This data describes a binding interaction between two proteins.

Sequence of protein 1:
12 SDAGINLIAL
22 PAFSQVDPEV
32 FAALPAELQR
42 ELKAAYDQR

Sequence of protein 2:
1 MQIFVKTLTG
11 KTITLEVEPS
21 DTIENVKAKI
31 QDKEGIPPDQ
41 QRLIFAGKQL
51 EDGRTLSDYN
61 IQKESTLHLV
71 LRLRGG

Contacts between the two chains:
Residue V70 in protein 2 interacts with residue L35 in protein 1 (closest heavy-atom distance 3.6 Å).
Residue V70 in protein 2 interacts with residue L43 in protein 1 (closest heavy-atom distance 4.3 Å).
Residue I44 in protein 2 contacts residue A34 in protein 1 (closest heavy-atom distance 3.5 Å).
Residue R74 in protein 2 contacts residue I16 in protein 1 (closest heavy-atom distance 3.8 Å).
Residue G47 in protein 2 is in contact with residue A34 in protein 1 (closest heavy-atom distance 3.7 Å).
Residue K6 in protein 2 interacts with residue D28 in protein 1 (closest heavy-atom distance 4.0 Å).
Residue R42 in protein 2 contacts residue L39 in protein 1 (closest heavy-atom distance 3.5 Å).
Residue Q49 in protein 2 is in contact with residue L39 in protein 1 (closest heavy-atom distance 4.3 Å).
Residue L8 in protein 2 contacts residue F32 in protein 1 (closest heavy-atom distance 4.2 Å).
Residue L73 in protein 2 interacts with residue L21 in protein 1 (closest heavy-atom distance 3.8 Å).
Residue T7 in protein 2 contacts residue V31 in protein 1 (closest heavy-atom distance 3.2 Å).
Residue L8 in protein 2 contacts residue P22 in protein 1 (closest heavy-atom distance 3.9 Å).
Residue L8 in protein 2 interacts with residue A20 in protein 1 (closest heavy-atom distance 4.2 Å).
Residue T9 in protein 2 contacts residue Q26 in protein 1 (closest heavy-atom distance 3.4 Å).
Residue L8 in protein 2 is in contact with residue L35 in protein 1 (closest heavy-atom distance 4.0 Å).
Residue L73 in protein 2 contacts residue L43 in protein 1 (closest heavy-atom distance 4.8 Å).
Residue L71 in protein 2 is in contact with residue I19 in protein 1 (closest heavy-atom distance 3.7 Å).
Residue L73 in protein 2 interacts with residue I16 in protein 1 (closest heavy-atom distance 4.3 Å).
Residue R74 in protein 2 contacts residue A14 in protein 1 (closest heavy-atom distance 4.0 Å).
Residue V70 in protein 2 is in contact with residue L39 in protein 1 (closest heavy-atom distance 4.0 Å).
Residue I44 in protein 2 interacts with residue L35 in protein 1 (closest heavy-atom distance 4.2 Å).
Residue G10 in protein 2 is in contact with residue D28 in protein 1 (closest heavy-atom distance 4.1 Å).
Residue R74 in protein 2 contacts residue D13 in protein 1 (closest heavy-atom distance 3.5 Å).
Residue L71 in protein 2 contacts residue A20 in protein 1 (closest heavy-atom distance 3.9 Å).
Residue K48 in protein 2 is in contact with residue P36 in protein 1 (closest heavy-atom distance 4.4 Å).
Residue H68 in protein 2 interacts with residue A34 in protein 1 (closest heavy-atom distance 3.6 Å).
Residue L8 in protein 2 is in contact with residue Y47 in protein 1 (closest heavy-atom distance 4.4 Å).
Residue R42 in protein 2 is in contact with residue E42 in protein 1 (closest heavy-atom distance 3.1 Å).
Residue R72 in protein 2 is in contact with residue A20 in protein 1 (closest heavy-atom distance 3.9 Å).
Residue L8 in protein 2 interacts with residue V27 in protein 1 (closest heavy-atom distance 3.4 Å).
Residue L8 in protein 2 is in contact with residue L43 in protein 1 (closest heavy-atom distance 4.2 Å).
Residue I44 in protein 2 contacts residue L39 in protein 1 (closest heavy-atom distance 3.8 Å).
Residue K6 in protein 2 is in contact with residue V31 in protein 1 (closest heavy-atom distance 3.6 Å).
Residue L73 in protein 2 contacts residue A46 in protein 1 (closest heavy-atom distance 3.6 Å).
Residue T9 in protein 2 interacts with residue D28 in protein 1 (closest heavy-atom distance 4.2 Å).
Residue H68 in protein 2 interacts with residue E30 in protein 1 (closest heavy-atom distance 4.8 Å).
Residue I44 in protein 2 is in contact with residue P36 in protein 1 (closest heavy-atom distance 3.9 Å).
Residue L73 in protein 2 is in contact with residue N17 in protein 1 (closest heavy-atom distance 3.5 Å).
Residue T9 in protein 2 contacts residue V27 in protein 1 (closest heavy-atom distance 4.7 Å).
Residue G47 in protein 2 interacts with residue L35 in protein 1 (closest heavy-atom distance 4.8 Å).
Residue Q40 in protein 2 is in contact with residue I16 in protein 1 (closest heavy-atom distance 4.1 Å).
Residue L73 in protein 2 is in contact with residue E42 in protein 1 (closest heavy-atom distance 3.7 Å).
Residue H68 in protein 2 interacts with residue L35 in protein 1 (closest heavy-atom distance 4.3 Å).
Residue K6 in protein 2 interacts with residue E30 in protein 1 (closest heavy-atom distance 2.6 Å).
Residue Q49 in protein 2 interacts with residue P36 in protein 1 (closest heavy-atom distance 4.3 Å).
Residue L73 in protein 2 interacts with residue A20 in protein 1 (closest heavy-atom distance 3.8 Å).
Residue R74 in protein 2 is in contact with residue N17 in protein 1 (closest heavy-atom distance 3.1 Å).
Residue R72 in protein 2 contacts residue N17 in protein 1 (closest heavy-atom distance 5.0 Å).
Residue T9 in protein 2 is in contact with residue P22 in protein 1 (closest heavy-atom distance 3.5 Å).
Residue L8 in protein 2 interacts with residue V31 in protein 1 (closest heavy-atom distance 3.8 Å).
Residue G47 in protein 2 contacts residue P36 in protein 1 (closest heavy-atom distance 3.3 Å).
Residue G10 in protein 2 interacts with residue V31 in protein 1 (closest heavy-atom distance 4.6 Å).
Residue H68 in protein 2 interacts with residue V31 in protein 1 (closest heavy-atom distance 3.5 Å).
Residue L8 in protein 2 is in contact with residue D28 in protein 1 (closest heavy-atom distance 2.7 Å).
Residue I36 in protein 2 is in contact with residue I19 in protein 1 (closest heavy-atom distance 4.4 Å).
Residue L8 in protein 2 contacts residue Q26 in protein 1 (closest heavy-atom distance 3.9 Å).
Residue R72 in protein 2 is in contact with residue I16 in protein 1 (closest heavy-atom distance 3.9 Å).